Sequence of chain B:
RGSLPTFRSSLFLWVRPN

The following describes two proteins that form a bound complex.

Contacts between the two chains:
Residue E36 in chain A interacts with residue W15 in chain B (closest heavy-atom distance 2.9 Å).
Residue G38 in chain A contacts residue L14 in chain B (closest heavy-atom distance 3.6 Å).
Residue G45 in chain A contacts residue T7 in chain B (closest heavy-atom distance 3.5 Å).
Residue G38 in chain A interacts with residue W15 in chain B (closest heavy-atom distance 3.3 Å).
Residue G45 in chain A contacts residue F8 in chain B (closest heavy-atom distance 3.0 Å).
Residue G35 in chain A interacts with residue P18 in chain B (closest heavy-atom distance 4.2 Å).
Residue L41 in chain A contacts residue F13 in chain B (closest heavy-atom distance 5.0 Å).
Residue G38 in chain A is in contact with residue F13 in chain B (closest heavy-atom distance 3.4 Å).
Residue L41 in chain A interacts with residue S10 in chain B (closest heavy-atom distance 4.0 Å).
Residue G38 in chain A interacts with residue V16 in chain B (closest heavy-atom distance 4.9 Å).
Residue I43 in chain A is in contact with residue F8 in chain B (closest heavy-atom distance 3.6 Å).
Residue P46 in chain A contacts residue P6 in chain B (closest heavy-atom distance 3.7 Å).
Residue G37 in chain A is in contact with residue V16 in chain B (closest heavy-atom distance 2.7 Å).
Residue I51 in chain A contacts residue S11 in chain B (closest heavy-atom distance 3.8 Å).
Residue E36 in chain A contacts residue V16 in chain B (closest heavy-atom distance 3.0 Å).
Residue E44 in chain A interacts with residue F8 in chain B (closest heavy-atom distance 3.0 Å).
Residue N80 in chain A is in contact with residue W15 in chain B (closest heavy-atom distance 4.5 Å).
Residue C61 in chain A is in contact with residue L14 in chain B (closest heavy-atom distance 4.8 Å).
Residue G37 in chain A is in contact with residue L14 in chain B (closest heavy-atom distance 3.8 Å).
Residue C53 in chain A is in contact with residue L12 in chain B (closest heavy-atom distance 3.8 Å).
Residue P46 in chain A contacts residue F8 in chain B (closest heavy-atom distance 3.5 Å).
Residue L41 in chain A interacts with residue S11 in chain B (closest heavy-atom distance 3.3 Å).
Residue I43 in chain A interacts with residue S10 in chain B (closest heavy-atom distance 3.0 Å).
Residue A42 in chain A is in contact with residue S10 in chain B (closest heavy-atom distance 3.2 Å).
Residue L39 in chain A interacts with residue L14 in chain B (closest heavy-atom distance 2.7 Å).
Residue L39 in chain A interacts with residue L12 in chain B (closest heavy-atom distance 3.9 Å).
Residue L41 in chain A contacts residue L14 in chain B (closest heavy-atom distance 4.5 Å).
Residue G35 in chain A contacts residue V16 in chain B (closest heavy-atom distance 4.5 Å).
Residue E36 in chain A interacts with residue P18 in chain B (closest heavy-atom distance 4.1 Å).
Residue E44 in chain A is in contact with residue R9 in chain B (closest heavy-atom distance 2.9 Å).
Residue S47 in chain A is in contact with residue F8 in chain B (closest heavy-atom distance 3.8 Å).
Residue I51 in chain A contacts residue L12 in chain B (closest heavy-atom distance 3.8 Å).
Residue L41 in chain A interacts with residue L12 in chain B (closest heavy-atom distance 2.8 Å).
Residue K48 in chain A interacts with residue S10 in chain B (closest heavy-atom distance 3.1 Å).
Residue L39 in chain A interacts with residue W15 in chain B (closest heavy-atom distance 4.9 Å).
Residue L39 in chain A contacts residue F13 in chain B (closest heavy-atom distance 3.4 Å).
Residue L39 in chain A contacts residue V16 in chain B (closest heavy-atom distance 4.3 Å).
Residue E50 in chain A interacts with residue S10 in chain B (closest heavy-atom distance 4.4 Å).
Residue A42 in chain A is in contact with residue S11 in chain B (closest heavy-atom distance 3.9 Å).
Residue T31 in chain A is in contact with residue V16 in chain B (closest heavy-atom distance 4.0 Å).
Residue G37 in chain A contacts residue W15 in chain B (closest heavy-atom distance 3.6 Å).
Residue E44 in chain A is in contact with residue T7 in chain B (closest heavy-atom distance 4.1 Å).
Residue S40 in chain A is in contact with residue F13 in chain B (closest heavy-atom distance 3.3 Å).
Residue K48 in chain A interacts with residue F8 in chain B (closest heavy-atom distance 3.7 Å).
Residue G45 in chain A interacts with residue P6 in chain B (closest heavy-atom distance 4.0 Å).
Residue I43 in chain A is in contact with residue R9 in chain B (closest heavy-atom distance 3.2 Å).
Residue K48 in chain A contacts residue R9 in chain B (closest heavy-atom distance 3.3 Å).
Residue Y79 in chain A interacts with residue V16 in chain B (closest heavy-atom distance 4.5 Å).
Residue A49 in chain A is in contact with residue S10 in chain B (closest heavy-atom distance 2.5 Å).
Residue E36 in chain A interacts with residue R17 in chain B (closest heavy-atom distance 2.8 Å).
Residue C53 in chain A interacts with residue L14 in chain B (closest heavy-atom distance 3.9 Å).
Residue I51 in chain A is in contact with residue S10 in chain B (closest heavy-atom distance 3.5 Å).
Residue A42 in chain A is in contact with residue R9 in chain B (closest heavy-atom distance 4.2 Å).
Residue P46 in chain A contacts residue L5 in chain B (closest heavy-atom distance 4.7 Å).
Residue S40 in chain A is in contact with residue L12 in chain B (closest heavy-atom distance 3.6 Å).

Sequence of chain A:
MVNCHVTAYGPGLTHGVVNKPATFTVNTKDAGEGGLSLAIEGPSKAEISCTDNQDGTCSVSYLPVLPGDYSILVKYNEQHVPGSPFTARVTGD